Contacts between the two chains:
Residue N387 in the first protein interacts with residue T716 in the second protein (closest heavy-atom distance 3.4 Å).
Residue Y504 in the first protein contacts residue R762 in the second protein (closest heavy-atom distance 3.4 Å).
Residue R709 in the first protein contacts residue I765 in the second protein (closest heavy-atom distance 3.5 Å).
Residue S1009 in the first protein contacts residue L621 in the second protein (closest heavy-atom distance 3.1 Å).
Residue N773 in the first protein contacts residue G616 in the second protein (closest heavy-atom distance 3.2 Å).
Residue D256 in the first protein contacts residue T1027 in the second protein (closest heavy-atom distance 3.1 Å).
Residue Y504 in the first protein interacts with residue V766 in the second protein (closest heavy-atom distance 3.3 Å).
Residue L776 in the first protein is in contact with residue M609 in the second protein (closest heavy-atom distance 3.6 Å).
Residue P948 in the first protein contacts residue Q698 in the second protein (closest heavy-atom distance 3.4 Å).
Residue N1011 in the first protein interacts with residue L619 in the second protein (closest heavy-atom distance 3.0 Å).
Residue Y504 in the first protein is in contact with residue E763 in the second protein (closest heavy-atom distance 3.4 Å).
Residue R1018 in the first protein interacts with residue D613 in the second protein (closest heavy-atom distance 3.1 Å).
Residue S949 in the first protein is in contact with residue K694 in the second protein (closest heavy-atom distance 3.6 Å).
Residue W670 in the first protein contacts residue K728 in the second protein (closest heavy-atom distance 3.5 Å).
Residue L776 in the first protein interacts with residue D613 in the second protein (closest heavy-atom distance 3.3 Å).
Residue Q780 in the first protein interacts with residue F450 in the second protein (closest heavy-atom distance 3.4 Å).
Residue H945 in the first protein is in contact with residue L683 in the second protein (closest heavy-atom distance 3.5 Å).
Residue V772 in the first protein contacts residue S618 in the second protein (closest heavy-atom distance 3.2 Å).
Residue Q951 in the first protein interacts with residue Q697 in the second protein (closest heavy-atom distance 3.0 Å).
Residue D501 in the first protein contacts residue L717 in the second protein (closest heavy-atom distance 3.4 Å).
Residue L1026 in the first protein contacts residue S618 in the second protein (closest heavy-atom distance 2.4 Å).
Residue Q780 in the first protein is in contact with residue P440 in the second protein (closest heavy-atom distance 3.3 Å).
Residue Y682 in the first protein contacts residue K728 in the second protein (closest heavy-atom distance 2.4 Å).
Residue H945 in the first protein interacts with residue D494 in the second protein (closest heavy-atom distance 3.5 Å).
Residue V919 in the first protein is in contact with residue D451 in the second protein (closest heavy-atom distance 3.6 Å).
Residue R1024 in the first protein interacts with residue Q615 in the second protein (closest heavy-atom distance 2.9 Å).
Residue N1011 in the first protein is in contact with residue S620 in the second protein (closest heavy-atom distance 2.6 Å).
Residue F1028 in the first protein interacts with residue L619 in the second protein (closest heavy-atom distance 3.3 Å).
Residue F515 in the first protein contacts residue S758 in the second protein (closest heavy-atom distance 3.3 Å).
Residue D782 in the first protein is in contact with residue F450 in the second protein (closest heavy-atom distance 3.1 Å).
Residue D782 in the first protein interacts with residue D451 in the second protein (closest heavy-atom distance 2.8 Å).
Residue H873 in the first protein contacts residue R348 in the second protein (closest heavy-atom distance 3.4 Å).
Residue F257 in the first protein contacts residue N1026 in the second protein (closest heavy-atom distance 3.1 Å).
Residue H705 in the first protein contacts residue F746 in the second protein (closest heavy-atom distance 3.0 Å).
Residue D501 in the first protein contacts residue T714 in the second protein (closest heavy-atom distance 2.9 Å).
Residue P944 in the first protein is in contact with residue F617 in the second protein (closest heavy-atom distance 3.5 Å).
Residue Q951 in the first protein interacts with residue K694 in the second protein (closest heavy-atom distance 3.0 Å).
Residue H705 in the first protein interacts with residue F745 in the second protein (closest heavy-atom distance 2.9 Å).
Residue Q951 in the first protein contacts residue F745 in the second protein (closest heavy-atom distance 3.3 Å).
Residue N773 in the first protein contacts residue F617 in the second protein (closest heavy-atom distance 2.9 Å).
Residue N704 in the first protein is in contact with residue L749 in the second protein (closest heavy-atom distance 3.3 Å).
Residue W510 in the first protein interacts with residue P751 in the second protein (closest heavy-atom distance 3.6 Å).
Residue Q780 in the first protein contacts residue D494 in the second protein (closest heavy-atom distance 3.0 Å).
Residue H705 in the first protein interacts with residue G748 in the second protein (closest heavy-atom distance 3.5 Å).
Residue S1025 in the first protein contacts residue Q615 in the second protein (closest heavy-atom distance 3.2 Å).
Residue R503 in the first protein interacts with residue R762 in the second protein (closest heavy-atom distance 3.4 Å).
Residue Q951 in the first protein interacts with residue Q698 in the second protein (closest heavy-atom distance 3.3 Å).
Residue S1025 in the first protein contacts residue G616 in the second protein (closest heavy-atom distance 3.0 Å).
Residue L906 in the first protein is in contact with residue T435 in the second protein (closest heavy-atom distance 3.6 Å).
Residue H506 in the first protein contacts residue D720 in the second protein (closest heavy-atom distance 3.0 Å).
Residue S1041 in the first protein is in contact with residue N434 in the second protein (closest heavy-atom distance 3.4 Å).
Residue H873 in the first protein contacts residue E344 in the second protein (closest heavy-atom distance 3.1 Å).
Residue L516 in the first protein interacts with residue E754 in the second protein (closest heavy-atom distance 3.3 Å).
Residue E781 in the first protein contacts residue F450 in the second protein (closest heavy-atom distance 3.0 Å).
Residue G777 in the first protein contacts residue M609 in the second protein (closest heavy-atom distance 3.6 Å).
Residue V919 in the first protein is in contact with residue G452 in the second protein (closest heavy-atom distance 3.4 Å).
Residue P507 in the first protein interacts with residue F724 in the second protein (closest heavy-atom distance 3.5 Å).
Residue E781 in the first protein is in contact with residue L493 in the second protein (closest heavy-atom distance 3.4 Å).
Residue N943 in the first protein is in contact with residue D494 in the second protein (closest heavy-atom distance 3.6 Å).
Residue P505 in the first protein interacts with residue V759 in the second protein (closest heavy-atom distance 3.3 Å).

These two protein chains interact to form a complex.

Sequence of the second protein:
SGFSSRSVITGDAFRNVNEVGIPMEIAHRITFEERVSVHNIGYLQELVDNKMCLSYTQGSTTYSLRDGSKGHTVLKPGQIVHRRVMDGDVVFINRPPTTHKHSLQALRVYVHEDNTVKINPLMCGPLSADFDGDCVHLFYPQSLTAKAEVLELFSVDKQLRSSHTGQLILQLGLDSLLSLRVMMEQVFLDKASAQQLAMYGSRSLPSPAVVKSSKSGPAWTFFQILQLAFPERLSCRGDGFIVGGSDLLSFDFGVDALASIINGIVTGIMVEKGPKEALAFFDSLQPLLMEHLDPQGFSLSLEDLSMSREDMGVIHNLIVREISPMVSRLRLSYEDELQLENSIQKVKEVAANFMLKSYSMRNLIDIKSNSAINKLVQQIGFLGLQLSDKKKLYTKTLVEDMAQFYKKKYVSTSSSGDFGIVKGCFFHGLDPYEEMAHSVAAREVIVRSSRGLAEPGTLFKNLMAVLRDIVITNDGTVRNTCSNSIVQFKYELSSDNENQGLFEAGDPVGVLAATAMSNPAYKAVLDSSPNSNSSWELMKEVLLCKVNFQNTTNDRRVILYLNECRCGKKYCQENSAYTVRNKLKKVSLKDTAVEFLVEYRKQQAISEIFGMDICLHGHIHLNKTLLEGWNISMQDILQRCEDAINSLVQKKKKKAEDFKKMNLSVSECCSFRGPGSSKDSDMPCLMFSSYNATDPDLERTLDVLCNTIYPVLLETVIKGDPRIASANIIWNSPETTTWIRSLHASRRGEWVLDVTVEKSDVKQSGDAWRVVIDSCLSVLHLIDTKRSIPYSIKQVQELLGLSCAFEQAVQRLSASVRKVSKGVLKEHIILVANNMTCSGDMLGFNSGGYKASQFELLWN

Sequence of the first protein:
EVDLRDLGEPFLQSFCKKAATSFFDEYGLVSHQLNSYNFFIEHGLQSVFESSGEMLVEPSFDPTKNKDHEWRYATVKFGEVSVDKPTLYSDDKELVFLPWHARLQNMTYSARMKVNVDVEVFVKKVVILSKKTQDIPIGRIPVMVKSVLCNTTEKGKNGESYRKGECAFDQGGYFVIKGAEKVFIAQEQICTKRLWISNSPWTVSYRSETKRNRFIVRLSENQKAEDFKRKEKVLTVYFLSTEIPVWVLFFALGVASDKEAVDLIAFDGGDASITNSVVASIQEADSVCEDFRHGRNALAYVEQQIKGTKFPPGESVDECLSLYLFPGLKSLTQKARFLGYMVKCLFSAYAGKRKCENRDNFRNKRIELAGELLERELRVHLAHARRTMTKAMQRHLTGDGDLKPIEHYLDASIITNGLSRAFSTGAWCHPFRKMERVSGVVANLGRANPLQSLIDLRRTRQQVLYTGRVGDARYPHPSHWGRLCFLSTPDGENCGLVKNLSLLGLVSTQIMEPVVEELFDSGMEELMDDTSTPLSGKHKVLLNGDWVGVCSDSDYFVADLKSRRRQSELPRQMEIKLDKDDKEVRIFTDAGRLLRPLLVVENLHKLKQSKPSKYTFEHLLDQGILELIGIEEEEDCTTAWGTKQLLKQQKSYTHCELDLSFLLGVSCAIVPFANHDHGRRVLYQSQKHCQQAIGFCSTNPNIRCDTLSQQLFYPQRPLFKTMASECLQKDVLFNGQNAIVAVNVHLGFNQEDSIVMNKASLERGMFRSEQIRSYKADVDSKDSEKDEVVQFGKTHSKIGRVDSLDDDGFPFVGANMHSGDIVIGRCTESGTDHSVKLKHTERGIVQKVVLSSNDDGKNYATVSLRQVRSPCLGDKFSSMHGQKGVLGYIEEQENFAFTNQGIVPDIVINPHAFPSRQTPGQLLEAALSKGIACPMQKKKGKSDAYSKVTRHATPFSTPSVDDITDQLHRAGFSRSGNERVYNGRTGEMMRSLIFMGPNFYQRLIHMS